Sequence of chain B:
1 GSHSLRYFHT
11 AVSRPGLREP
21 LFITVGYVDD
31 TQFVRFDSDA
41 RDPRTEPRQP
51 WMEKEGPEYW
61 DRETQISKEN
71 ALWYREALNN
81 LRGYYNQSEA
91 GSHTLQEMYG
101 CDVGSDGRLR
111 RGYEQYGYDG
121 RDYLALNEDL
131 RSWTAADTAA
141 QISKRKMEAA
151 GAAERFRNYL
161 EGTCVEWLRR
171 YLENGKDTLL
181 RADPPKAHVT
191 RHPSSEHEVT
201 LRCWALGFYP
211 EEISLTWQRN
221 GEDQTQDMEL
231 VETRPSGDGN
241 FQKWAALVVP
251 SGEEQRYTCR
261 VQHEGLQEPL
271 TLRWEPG

Interface contacts:
Residue Y116 in chain B contacts residue L11 in chain A (closest heavy-atom distance 3.9 Å).
Residue R155 in chain B contacts residue Y3 in chain A (closest heavy-atom distance 2.8 Å).
Residue A150 in chain B contacts residue E9 in chain A (closest heavy-atom distance 3.9 Å).
Residue R155 in chain B contacts residue P4 in chain A (closest heavy-atom distance 2.9 Å).
Residue Y7 in chain B contacts residue G2 in chain A (closest heavy-atom distance 3.4 Å).
Residue F156 in chain B contacts residue Y3 in chain A (closest heavy-atom distance 3.2 Å).
Residue W73 in chain B contacts residue M10 in chain A (closest heavy-atom distance 3.4 Å).
Residue E76 in chain B is in contact with residue M10 in chain A (closest heavy-atom distance 3.8 Å).
Residue Y159 in chain B is in contact with residue G2 in chain A (closest heavy-atom distance 3.8 Å).
Residue N80 in chain B contacts residue L11 in chain A (closest heavy-atom distance 2.9 Å).
Residue W167 in chain B interacts with residue V1 in chain A (closest heavy-atom distance 3.5 Å).
Residue W73 in chain B is in contact with residue V6 in chain A (closest heavy-atom distance 3.1 Å).
Residue E97 in chain B is in contact with residue K5 in chain A (closest heavy-atom distance 2.8 Å).
Residue R155 in chain B contacts residue E9 in chain A (closest heavy-atom distance 2.7 Å).
Residue E114 in chain B is in contact with residue K5 in chain A (closest heavy-atom distance 3.6 Å).
Residue R155 in chain B contacts residue V6 in chain A (closest heavy-atom distance 3.6 Å).
Residue Y7 in chain B is in contact with residue V1 in chain A (closest heavy-atom distance 3.0 Å).
Residue M147 in chain B is in contact with residue E9 in chain A (closest heavy-atom distance 3.8 Å).
Residue Y171 in chain B interacts with residue V1 in chain A (closest heavy-atom distance 2.6 Å).
Residue Y59 in chain B interacts with residue V1 in chain A (closest heavy-atom distance 3.4 Å).
Residue Y159 in chain B is in contact with residue V1 in chain A (closest heavy-atom distance 2.7 Å).
Residue W73 in chain B is in contact with residue L11 in chain A (closest heavy-atom distance 3.8 Å).
Residue L95 in chain B is in contact with residue L11 in chain A (closest heavy-atom distance 4.2 Å).
Residue N70 in chain B contacts residue K5 in chain A (closest heavy-atom distance 2.9 Å).
Residue I66 in chain B interacts with residue G2 in chain A (closest heavy-atom distance 3.9 Å).
Residue E69 in chain B contacts residue K5 in chain A (closest heavy-atom distance 4.1 Å).
Residue E63 in chain B contacts residue V1 in chain A (closest heavy-atom distance 3.6 Å).
Residue L124 in chain B is in contact with residue L11 in chain A (closest heavy-atom distance 3.9 Å).
Residue K146 in chain B contacts residue L11 in chain A (closest heavy-atom distance 2.7 Å).
Residue E63 in chain B contacts residue G2 in chain A (closest heavy-atom distance 3.0 Å).
Residue A150 in chain B is in contact with residue E8 in chain A (closest heavy-atom distance 3.5 Å).
Residue Y99 in chain B contacts residue G2 in chain A (closest heavy-atom distance 3.4 Å).
Residue N80 in chain B contacts residue M10 in chain A (closest heavy-atom distance 3.5 Å).
Residue I66 in chain B interacts with residue Y3 in chain A (closest heavy-atom distance 4.0 Å).
Residue Y116 in chain B interacts with residue K5 in chain A (closest heavy-atom distance 2.9 Å).
Residue W73 in chain B is in contact with residue K7 in chain A (closest heavy-atom distance 3.9 Å).
Residue Y99 in chain B interacts with residue Y3 in chain A (closest heavy-atom distance 2.9 Å).
Residue A77 in chain B interacts with residue M10 in chain A (closest heavy-atom distance 3.6 Å).
Residue A152 in chain B interacts with residue E9 in chain A (closest heavy-atom distance 3.9 Å).
Residue M147 in chain B contacts residue L11 in chain A (closest heavy-atom distance 3.6 Å).
Residue W73 in chain B interacts with residue E9 in chain A (closest heavy-atom distance 2.8 Å).
Residue Y159 in chain B contacts residue Y3 in chain A (closest heavy-atom distance 3.4 Å).
Residue N70 in chain B interacts with residue P4 in chain A (closest heavy-atom distance 4.0 Å).
Residue N70 in chain B interacts with residue Y3 in chain A (closest heavy-atom distance 3.4 Å).
Residue K146 in chain B contacts residue M10 in chain A (closest heavy-atom distance 3.3 Å).
Residue T163 in chain B is in contact with residue V1 in chain A (closest heavy-atom distance 3.4 Å).
Residue R62 in chain B contacts residue V1 in chain A (closest heavy-atom distance 3.7 Å).
Residue E76 in chain B contacts residue K7 in chain A (closest heavy-atom distance 3.6 Å).
Residue R62 in chain B is in contact with residue G2 in chain A (closest heavy-atom distance 3.1 Å).
Residue Y84 in chain B interacts with residue L11 in chain A (closest heavy-atom distance 2.6 Å).
Residue S143 in chain B contacts residue L11 in chain A (closest heavy-atom distance 2.7 Å).
Residue L72 in chain B is in contact with residue K7 in chain A (closest heavy-atom distance 3.9 Å).
Residue Y74 in chain B contacts residue K5 in chain A (closest heavy-atom distance 3.8 Å).
Residue A77 in chain B is in contact with residue L11 in chain A (closest heavy-atom distance 4.0 Å).
Residue E69 in chain B interacts with residue K7 in chain A (closest heavy-atom distance 3.9 Å).
Residue L81 in chain B interacts with residue L11 in chain A (closest heavy-atom distance 3.8 Å).
Residue R62 in chain B contacts residue P4 in chain A (closest heavy-atom distance 3.7 Å).
Residue W73 in chain B is in contact with residue K5 in chain A (closest heavy-atom distance 3.4 Å).
Residue I66 in chain B is in contact with residue P4 in chain A (closest heavy-atom distance 4.1 Å).
Residue M147 in chain B interacts with residue M10 in chain A (closest heavy-atom distance 3.5 Å).

This data describes a binding interaction between two proteins.

Sequence of chain A:
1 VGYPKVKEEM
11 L